Sequence of protein 2:
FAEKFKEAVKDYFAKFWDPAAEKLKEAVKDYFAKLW

Sequence of protein 1:
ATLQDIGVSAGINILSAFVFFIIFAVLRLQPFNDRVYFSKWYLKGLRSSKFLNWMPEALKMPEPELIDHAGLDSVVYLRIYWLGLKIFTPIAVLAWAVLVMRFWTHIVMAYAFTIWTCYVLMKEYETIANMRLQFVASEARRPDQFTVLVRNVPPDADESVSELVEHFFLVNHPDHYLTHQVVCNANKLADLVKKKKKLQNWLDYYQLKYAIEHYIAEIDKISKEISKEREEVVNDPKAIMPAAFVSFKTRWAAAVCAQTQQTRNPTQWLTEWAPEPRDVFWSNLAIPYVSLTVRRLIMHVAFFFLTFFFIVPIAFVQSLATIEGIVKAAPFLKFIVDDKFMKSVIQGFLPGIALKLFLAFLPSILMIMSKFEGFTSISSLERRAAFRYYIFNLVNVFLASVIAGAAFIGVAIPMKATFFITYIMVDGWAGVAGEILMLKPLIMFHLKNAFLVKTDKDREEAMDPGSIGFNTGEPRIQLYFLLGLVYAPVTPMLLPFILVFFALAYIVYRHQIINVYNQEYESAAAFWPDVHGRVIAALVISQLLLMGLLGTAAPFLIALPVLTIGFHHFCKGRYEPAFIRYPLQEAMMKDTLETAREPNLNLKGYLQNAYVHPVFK

The following describes two proteins that form a bound complex.

Residue-level contacts at the interface:
Residue V373 in protein 1 contacts residue K34 in protein 2 (closest heavy-atom distance 3.8 Å).
Residue V369 in protein 1 contacts residue K34 in protein 2 (closest heavy-atom distance 3.2 Å).
Residue V373 in protein 1 is in contact with residue F32 in protein 2 (closest heavy-atom distance 3.9 Å).
Residue L376 in protein 1 contacts residue F32 in protein 2 (closest heavy-atom distance 4.1 Å).
Residue V373 in protein 1 contacts residue Y31 in protein 2 (closest heavy-atom distance 3.1 Å).
Residue S370 in protein 1 is in contact with residue K34 in protein 2 (closest heavy-atom distance 3.7 Å).
Residue I377 in protein 1 interacts with residue L35 in protein 2 (closest heavy-atom distance 3.5 Å).
Residue R374 in protein 1 interacts with residue L35 in protein 2 (closest heavy-atom distance 3.7 Å).
Residue F451 in protein 1 interacts with residue L35 in protein 2 (closest heavy-atom distance 4.8 Å).
Residue L376 in protein 1 is in contact with residue Y31 in protein 2 (closest heavy-atom distance 3.6 Å).
Residue V373 in protein 1 contacts residue L35 in protein 2 (closest heavy-atom distance 3.9 Å).
Residue T372 in protein 1 is in contact with residue Y31 in protein 2 (closest heavy-atom distance 3.5 Å).
Residue S370 in protein 1 interacts with residue L35 in protein 2 (closest heavy-atom distance 4.2 Å).